Contacts between the two chains:
Residue A136 in protein 2 contacts residue N137 in protein 1 (closest heavy-atom distance 3.1 Å).
Residue V32 in protein 2 interacts with residue E31 in protein 1 (closest heavy-atom distance 3.5 Å).
Residue R176 in protein 2 is in contact with residue E178 in protein 1 (closest heavy-atom distance 3.5 Å).
Residue E31 in protein 2 contacts residue H28 in protein 1 (closest heavy-atom distance 2.8 Å).
Residue N137 in protein 2 interacts with residue N137 in protein 1 (closest heavy-atom distance 3.1 Å).
Residue Q91 in protein 2 is in contact with residue Q91 in protein 1 (closest heavy-atom distance 3.2 Å).
Residue R67 in protein 2 interacts with residue L70 in protein 1 (closest heavy-atom distance 3.4 Å).
Residue L119 in protein 2 is in contact with residue L119 in protein 1 (closest heavy-atom distance 3.6 Å).
Residue E169 in protein 2 interacts with residue V168 in protein 1 (closest heavy-atom distance 3.2 Å).
Residue L112 in protein 2 interacts with residue R113 in protein 1 (closest heavy-atom distance 3.4 Å).
Residue E108 in protein 2 interacts with residue R109 in protein 1 (closest heavy-atom distance 3.1 Å).
Residue L147 in protein 2 contacts residue L147 in protein 1 (closest heavy-atom distance 3.6 Å).
Residue S84 in protein 2 contacts residue Q85 in protein 1 (closest heavy-atom distance 2.7 Å).
Residue N116 in protein 2 contacts residue N116 in protein 1 (closest heavy-atom distance 3.2 Å).
Residue L74 in protein 2 interacts with residue E73 in protein 1 (closest heavy-atom distance 3.4 Å).
Residue L179 in protein 2 interacts with residue E178 in protein 1 (closest heavy-atom distance 3.6 Å).
Residue R109 in protein 2 interacts with residue E108 in protein 1 (closest heavy-atom distance 2.9 Å).
Residue N116 in protein 2 contacts residue L112 in protein 1 (closest heavy-atom distance 3.6 Å).
Residue L144 in protein 2 interacts with residue K140 in protein 1 (closest heavy-atom distance 3.5 Å).
Residue R57 in protein 2 is in contact with residue L56 in protein 1 (closest heavy-atom distance 3.4 Å).
Residue L147 in protein 2 interacts with residue R151 in protein 1 (closest heavy-atom distance 3.5 Å).
Residue L70 in protein 2 interacts with residue R71 in protein 1 (closest heavy-atom distance 3.4 Å).
Residue K80 in protein 2 is in contact with residue L81 in protein 1 (closest heavy-atom distance 3.5 Å).
Residue K140 in protein 2 interacts with residue N137 in protein 1 (closest heavy-atom distance 2.8 Å).
Residue A39 in protein 2 interacts with residue L42 in protein 1 (closest heavy-atom distance 3.3 Å).
Residue L35 in protein 2 is in contact with residue L35 in protein 1 (closest heavy-atom distance 3.6 Å).
Residue R172 in protein 2 contacts residue S171 in protein 1 (closest heavy-atom distance 3.4 Å).
Residue Q85 in protein 2 interacts with residue S84 in protein 1 (closest heavy-atom distance 3.1 Å).
Residue R120 in protein 2 is in contact with residue L119 in protein 1 (closest heavy-atom distance 3.5 Å).
Residue S84 in protein 2 contacts residue R88 in protein 1 (closest heavy-atom distance 3.0 Å).
Residue L161 in protein 2 contacts residue R162 in protein 1 (closest heavy-atom distance 3.4 Å).
Residue L189 in protein 2 interacts with residue N193 in protein 1 (closest heavy-atom distance 3.5 Å).
Residue Q91 in protein 2 contacts residue R88 in protein 1 (closest heavy-atom distance 3.0 Å).
Residue N193 in protein 2 contacts residue L189 in protein 1 (closest heavy-atom distance 3.1 Å).
Residue V123 in protein 2 is in contact with residue V123 in protein 1 (closest heavy-atom distance 3.5 Å).
Residue L119 in protein 2 contacts residue N116 in protein 1 (closest heavy-atom distance 3.1 Å).
Residue L196 in protein 2 interacts with residue L196 in protein 1 (closest heavy-atom distance 3.6 Å).
Residue Q45 in protein 2 interacts with residue R46 in protein 1 (closest heavy-atom distance 3.4 Å).
Residue R88 in protein 2 is in contact with residue Q91 in protein 1 (closest heavy-atom distance 3.0 Å).
Residue S84 in protein 2 interacts with residue S84 in protein 1 (closest heavy-atom distance 2.6 Å).
Residue R18 in protein 2 interacts with residue L17 in protein 1 (closest heavy-atom distance 3.5 Å).
Residue V7 in protein 2 is in contact with residue V7 in protein 1 (closest heavy-atom distance 3.5 Å).
Residue L196 in protein 2 interacts with residue N193 in protein 1 (closest heavy-atom distance 3.5 Å).
Residue L70 in protein 2 interacts with residue R67 in protein 1 (closest heavy-atom distance 3.2 Å).
Residue E157 in protein 2 is in contact with residue R162 in protein 1 (closest heavy-atom distance 2.5 Å).
Residue E199 in protein 2 contacts residue L200 in protein 1 (closest heavy-atom distance 3.5 Å).
Residue R46 in protein 2 is in contact with residue Q45 in protein 1 (closest heavy-atom distance 3.1 Å).
Residue L179 in protein 2 is in contact with residue A175 in protein 1 (closest heavy-atom distance 3.6 Å).
Residue R109 in protein 2 is in contact with residue G105 in protein 1 (closest heavy-atom distance 3.1 Å).
Residue L56 in protein 2 is in contact with residue R57 in protein 1 (closest heavy-atom distance 3.5 Å).
Residue R88 in protein 2 interacts with residue S84 in protein 1 (closest heavy-atom distance 3.5 Å).
Residue V168 in protein 2 contacts residue V168 in protein 1 (closest heavy-atom distance 3.6 Å).
Residue L200 in protein 2 contacts residue E199 in protein 1 (closest heavy-atom distance 3.2 Å).
Residue N137 in protein 2 is in contact with residue L133 in protein 1 (closest heavy-atom distance 3.5 Å).
Residue C49 in protein 2 contacts residue C49 in protein 1 (closest heavy-atom distance 2.0 Å).
Residue H28 in protein 2 interacts with residue H28 in protein 1 (closest heavy-atom distance 3.4 Å).
Residue E129 in protein 2 contacts residue R130 in protein 1 (closest heavy-atom distance 3.2 Å).
Residue N193 in protein 2 is in contact with residue N193 in protein 1 (closest heavy-atom distance 3.4 Å).
Residue L70 in protein 2 is in contact with residue L70 in protein 1 (closest heavy-atom distance 3.5 Å).
Residue N116 in protein 2 contacts residue L119 in protein 1 (closest heavy-atom distance 3.5 Å).

The following describes two proteins that form a bound complex.

Sequence of protein 1:
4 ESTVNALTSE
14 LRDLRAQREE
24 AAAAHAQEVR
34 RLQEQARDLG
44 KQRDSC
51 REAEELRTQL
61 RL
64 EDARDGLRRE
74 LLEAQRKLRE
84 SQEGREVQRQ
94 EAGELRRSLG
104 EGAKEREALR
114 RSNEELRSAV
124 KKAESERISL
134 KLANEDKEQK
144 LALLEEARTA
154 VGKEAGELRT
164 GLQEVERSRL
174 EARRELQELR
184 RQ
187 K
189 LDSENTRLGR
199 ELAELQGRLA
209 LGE

Sequence of protein 2:
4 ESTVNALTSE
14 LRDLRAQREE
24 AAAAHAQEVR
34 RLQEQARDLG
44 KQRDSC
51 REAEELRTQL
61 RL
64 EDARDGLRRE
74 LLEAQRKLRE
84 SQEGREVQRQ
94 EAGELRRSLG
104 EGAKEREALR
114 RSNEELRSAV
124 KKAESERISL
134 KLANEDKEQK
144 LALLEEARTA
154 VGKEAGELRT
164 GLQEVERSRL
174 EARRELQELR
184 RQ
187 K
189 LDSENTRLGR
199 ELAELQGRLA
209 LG